Sequence of the first protein:
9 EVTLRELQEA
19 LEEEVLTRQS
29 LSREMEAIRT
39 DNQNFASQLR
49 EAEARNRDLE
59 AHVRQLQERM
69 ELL

The following describes two proteins that form a bound complex.

Contacts between the two chains:
Residue V23 in the second protein contacts residue E22 in the first protein (closest heavy-atom distance 3.6 Å).
Residue R37 in the second protein is in contact with residue I36 in the first protein (closest heavy-atom distance 3.9 Å).
Residue M33 in the second protein is in contact with residue E32 in the first protein (closest heavy-atom distance 3.5 Å).
Residue R26 in the second protein interacts with residue R26 in the first protein (closest heavy-atom distance 3.8 Å).
Residue R26 in the second protein interacts with residue T25 in the first protein (closest heavy-atom distance 3.3 Å).
Residue S30 in the second protein interacts with residue L29 in the first protein (closest heavy-atom distance 3.2 Å).
Residue I36 in the second protein is in contact with residue I36 in the first protein (closest heavy-atom distance 4.0 Å).
Residue L71 in the second protein interacts with residue L71 in the first protein (closest heavy-atom distance 3.8 Å).
Residue L29 in the second protein interacts with residue L29 in the first protein (closest heavy-atom distance 4.0 Å).
Residue M33 in the second protein is in contact with residue M33 in the first protein (closest heavy-atom distance 3.7 Å).
Residue S30 in the second protein interacts with residue T25 in the first protein (closest heavy-atom distance 4.9 Å).
Residue L12 in the second protein is in contact with residue T11 in the first protein (closest heavy-atom distance 4.4 Å).
Residue L12 in the second protein contacts residue L15 in the first protein (closest heavy-atom distance 3.7 Å).
Residue E58 in the second protein contacts residue L57 in the first protein (closest heavy-atom distance 3.8 Å).
Residue M33 in the second protein interacts with residue I36 in the first protein (closest heavy-atom distance 3.4 Å).
Residue Q16 in the second protein contacts residue V10 in the first protein (closest heavy-atom distance 2.8 Å).
Residue Q65 in the second protein contacts residue L64 in the first protein (closest heavy-atom distance 3.5 Å).
Residue L47 in the second protein is in contact with residue F43 in the first protein (closest heavy-atom distance 3.5 Å).
Residue E22 in the second protein is in contact with residue E22 in the first protein (closest heavy-atom distance 4.6 Å).
Residue E51 in the second protein interacts with residue A50 in the first protein (closest heavy-atom distance 4.5 Å).
Residue A44 in the second protein is in contact with residue F43 in the first protein (closest heavy-atom distance 3.9 Å).
Residue R26 in the second protein interacts with residue L29 in the first protein (closest heavy-atom distance 3.9 Å).
Residue L47 in the second protein interacts with residue A50 in the first protein (closest heavy-atom distance 4.1 Å).
Residue M68 in the second protein is in contact with residue L71 in the first protein (closest heavy-atom distance 3.8 Å).
Residue L19 in the second protein interacts with residue L15 in the first protein (closest heavy-atom distance 3.9 Å).
Residue R26 in the second protein contacts residue E22 in the first protein (closest heavy-atom distance 2.9 Å).
Residue L57 in the second protein contacts residue L57 in the first protein (closest heavy-atom distance 3.8 Å).
Residue L12 in the second protein contacts residue L12 in the first protein (closest heavy-atom distance 3.7 Å).
Residue L19 in the second protein is in contact with residue L19 in the first protein (closest heavy-atom distance 3.9 Å).
Residue V61 in the second protein contacts residue H60 in the first protein (closest heavy-atom distance 4.4 Å).
Residue L15 in the second protein interacts with residue L15 in the first protein (closest heavy-atom distance 4.6 Å).
Residue M68 in the second protein interacts with residue M68 in the first protein (closest heavy-atom distance 3.2 Å).
Residue V61 in the second protein interacts with residue L64 in the first protein (closest heavy-atom distance 4.0 Å).
Residue L64 in the second protein is in contact with residue L64 in the first protein (closest heavy-atom distance 3.8 Å).
Residue V61 in the second protein contacts residue L57 in the first protein (closest heavy-atom distance 3.8 Å).
Residue F43 in the second protein is in contact with residue F43 in the first protein (closest heavy-atom distance 3.6 Å).
Residue Q65 in the second protein interacts with residue R67 in the first protein (closest heavy-atom distance 4.4 Å).
Residue L12 in the second protein contacts residue V10 in the first protein (closest heavy-atom distance 4.5 Å).
Residue N54 in the second protein contacts residue L57 in the first protein (closest heavy-atom distance 3.6 Å).
Residue V61 in the second protein contacts residue V61 in the first protein (closest heavy-atom distance 3.7 Å).
Residue L47 in the second protein is in contact with residue Q46 in the first protein (closest heavy-atom distance 3.6 Å).
Residue L19 in the second protein contacts residue A18 in the first protein (closest heavy-atom distance 3.7 Å).
Residue L64 in the second protein is in contact with residue M68 in the first protein (closest heavy-atom distance 4.3 Å).
Residue M68 in the second protein contacts residue R67 in the first protein (closest heavy-atom distance 3.2 Å).
Residue M68 in the second protein interacts with residue L64 in the first protein (closest heavy-atom distance 4.4 Å).
Residue Q16 in the second protein is in contact with residue L15 in the first protein (closest heavy-atom distance 3.9 Å).
Residue N54 in the second protein contacts residue R53 in the first protein (closest heavy-atom distance 3.9 Å).
Residue Q65 in the second protein is in contact with residue H60 in the first protein (closest heavy-atom distance 3.9 Å).
Residue N40 in the second protein contacts residue I36 in the first protein (closest heavy-atom distance 3.5 Å).
Residue M33 in the second protein interacts with residue L29 in the first protein (closest heavy-atom distance 4.0 Å).
Residue R37 in the second protein interacts with residue E32 in the first protein (closest heavy-atom distance 2.7 Å).
Residue E58 in the second protein interacts with residue R53 in the first protein (closest heavy-atom distance 2.9 Å).
Residue N54 in the second protein contacts residue N54 in the first protein (closest heavy-atom distance 4.0 Å).
Residue L47 in the second protein is in contact with residue L47 in the first protein (closest heavy-atom distance 3.9 Å).
Residue E51 in the second protein is in contact with residue Q46 in the first protein (closest heavy-atom distance 4.5 Å).
Residue L19 in the second protein interacts with residue E22 in the first protein (closest heavy-atom distance 4.5 Å).
Residue N40 in the second protein interacts with residue N40 in the first protein (closest heavy-atom distance 3.4 Å).

Sequence of the second protein:
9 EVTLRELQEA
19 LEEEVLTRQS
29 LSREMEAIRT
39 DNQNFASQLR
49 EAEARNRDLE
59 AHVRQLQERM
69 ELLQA